Contacts between the two chains:
Residue L1504 in the first protein is in contact with residue N61 in the second protein (closest heavy-atom distance 4.6 Å).

Sequence of the first protein:
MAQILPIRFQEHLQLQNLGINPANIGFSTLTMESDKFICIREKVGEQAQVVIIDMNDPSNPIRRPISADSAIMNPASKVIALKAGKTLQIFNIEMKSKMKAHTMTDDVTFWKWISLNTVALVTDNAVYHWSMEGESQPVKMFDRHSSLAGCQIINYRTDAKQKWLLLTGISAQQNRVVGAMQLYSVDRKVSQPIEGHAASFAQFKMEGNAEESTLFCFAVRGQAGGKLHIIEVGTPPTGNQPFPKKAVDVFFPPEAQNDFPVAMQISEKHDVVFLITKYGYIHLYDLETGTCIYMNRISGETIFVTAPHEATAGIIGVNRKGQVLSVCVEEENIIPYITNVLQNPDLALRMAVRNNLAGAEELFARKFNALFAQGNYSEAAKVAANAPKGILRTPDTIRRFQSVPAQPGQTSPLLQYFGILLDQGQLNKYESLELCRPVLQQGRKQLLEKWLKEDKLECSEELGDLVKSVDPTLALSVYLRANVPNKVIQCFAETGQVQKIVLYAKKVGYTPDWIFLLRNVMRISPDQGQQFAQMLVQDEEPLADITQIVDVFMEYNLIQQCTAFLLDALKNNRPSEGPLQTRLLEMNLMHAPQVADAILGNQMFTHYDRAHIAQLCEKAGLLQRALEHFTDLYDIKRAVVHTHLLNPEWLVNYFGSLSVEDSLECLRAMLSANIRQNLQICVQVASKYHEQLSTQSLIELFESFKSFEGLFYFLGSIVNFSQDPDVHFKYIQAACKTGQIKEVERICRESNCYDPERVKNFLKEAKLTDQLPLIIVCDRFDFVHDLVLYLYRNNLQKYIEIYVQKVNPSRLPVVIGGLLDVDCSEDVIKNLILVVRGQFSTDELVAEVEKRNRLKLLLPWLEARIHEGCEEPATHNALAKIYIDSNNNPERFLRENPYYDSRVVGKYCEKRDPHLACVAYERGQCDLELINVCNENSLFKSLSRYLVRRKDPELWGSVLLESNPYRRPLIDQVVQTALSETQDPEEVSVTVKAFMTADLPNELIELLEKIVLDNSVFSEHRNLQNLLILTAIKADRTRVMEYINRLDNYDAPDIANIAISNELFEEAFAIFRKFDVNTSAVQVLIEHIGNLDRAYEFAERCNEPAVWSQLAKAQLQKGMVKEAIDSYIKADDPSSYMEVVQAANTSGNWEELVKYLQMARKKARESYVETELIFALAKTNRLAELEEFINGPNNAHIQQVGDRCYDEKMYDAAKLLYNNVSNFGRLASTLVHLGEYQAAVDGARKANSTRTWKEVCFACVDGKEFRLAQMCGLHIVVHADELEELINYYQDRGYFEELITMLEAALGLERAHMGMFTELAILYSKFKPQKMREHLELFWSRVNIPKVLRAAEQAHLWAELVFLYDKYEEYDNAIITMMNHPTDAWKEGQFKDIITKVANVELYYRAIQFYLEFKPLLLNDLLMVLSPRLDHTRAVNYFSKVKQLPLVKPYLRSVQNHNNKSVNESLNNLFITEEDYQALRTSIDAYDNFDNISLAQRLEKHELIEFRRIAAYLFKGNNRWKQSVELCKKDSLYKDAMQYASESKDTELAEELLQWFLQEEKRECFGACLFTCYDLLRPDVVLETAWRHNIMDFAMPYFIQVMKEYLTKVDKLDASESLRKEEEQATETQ

The following describes two proteins that form a bound complex.

Sequence of the second protein:
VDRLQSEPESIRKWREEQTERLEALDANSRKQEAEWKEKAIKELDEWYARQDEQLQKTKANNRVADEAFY